Interface contacts:
Residue E230 in protein 1 interacts with residue Q25 in protein 2 (closest heavy-atom distance 3.5 Å).
Residue E259 in protein 1 interacts with residue R90 in protein 2 (closest heavy-atom distance 2.6 Å).
Residue V268 in protein 1 contacts residue L50 in protein 2 (closest heavy-atom distance 3.6 Å).
Residue L269 in protein 1 interacts with residue A61 in protein 2 (closest heavy-atom distance 2.7 Å).
Residue E259 in protein 1 contacts residue L88 in protein 2 (closest heavy-atom distance 3.4 Å).
Residue A270 in protein 1 is in contact with residue F80 in protein 2 (closest heavy-atom distance 3.5 Å).
Residue L83 in protein 1 contacts residue L131 in protein 2 (closest heavy-atom distance 3.4 Å).
Residue Q271 in protein 1 contacts residue L73 in protein 2 (closest heavy-atom distance 3.6 Å).
Residue L269 in protein 1 is in contact with residue T74 in protein 2 (closest heavy-atom distance 3.5 Å).
Residue Y102 in protein 1 contacts residue M95 in protein 2 (closest heavy-atom distance 4.0 Å).
Residue G273 in protein 1 contacts residue F80 in protein 2 (closest heavy-atom distance 3.2 Å).
Residue V268 in protein 1 is in contact with residue I83 in protein 2 (closest heavy-atom distance 2.8 Å).
Residue L83 in protein 1 interacts with residue F132 in protein 2 (closest heavy-atom distance 3.8 Å).
Residue V84 in protein 1 contacts residue L131 in protein 2 (closest heavy-atom distance 3.3 Å).
Residue V268 in protein 1 interacts with residue A61 in protein 2 (closest heavy-atom distance 3.1 Å).
Residue G224 in protein 1 is in contact with residue R24 in protein 2 (closest heavy-atom distance 4.0 Å).
Residue E86 in protein 1 is in contact with residue R97 in protein 2 (closest heavy-atom distance 2.7 Å).
Residue V223 in protein 1 interacts with residue T22 in protein 2 (closest heavy-atom distance 3.5 Å).
Residue A270 in protein 1 contacts residue F60 in protein 2 (closest heavy-atom distance 4.0 Å).
Residue Q266 in protein 1 interacts with residue Y85 in protein 2 (closest heavy-atom distance 2.7 Å).
Residue V268 in protein 1 is in contact with residue V82 in protein 2 (closest heavy-atom distance 3.8 Å).
Residue V268 in protein 1 is in contact with residue F62 in protein 2 (closest heavy-atom distance 3.7 Å).
Residue A270 in protein 1 contacts residue Q81 in protein 2 (closest heavy-atom distance 2.6 Å).
Residue E225 in protein 1 is in contact with residue R24 in protein 2 (closest heavy-atom distance 3.5 Å).
Residue R104 in protein 1 interacts with residue D93 in protein 2 (closest heavy-atom distance 2.6 Å).
Residue A264 in protein 1 interacts with residue P87 in protein 2 (closest heavy-atom distance 3.2 Å).
Residue Y102 in protein 1 interacts with residue R97 in protein 2 (closest heavy-atom distance 2.6 Å).
Residue L263 in protein 1 interacts with residue L88 in protein 2 (closest heavy-atom distance 3.6 Å).
Residue V267 in protein 1 contacts residue V84 in protein 2 (closest heavy-atom distance 3.7 Å).
Residue G272 in protein 1 interacts with residue R79 in protein 2 (closest heavy-atom distance 3.3 Å).
Residue V268 in protein 1 contacts residue F60 in protein 2 (closest heavy-atom distance 3.8 Å).
Residue L269 in protein 1 is in contact with residue F60 in protein 2 (closest heavy-atom distance 3.2 Å).
Residue V267 in protein 1 is in contact with residue W94 in protein 2 (closest heavy-atom distance 3.9 Å).
Residue H88 in protein 1 contacts residue P123 in protein 2 (closest heavy-atom distance 3.1 Å).
Residue S82 in protein 1 contacts residue D118 in protein 2 (closest heavy-atom distance 2.5 Å).
Residue M260 in protein 1 is in contact with residue L88 in protein 2 (closest heavy-atom distance 3.4 Å).
Residue H77 in protein 1 is in contact with residue P123 in protein 2 (closest heavy-atom distance 3.7 Å).
Residue L269 in protein 1 interacts with residue Q81 in protein 2 (closest heavy-atom distance 3.5 Å).
Residue G273 in protein 1 contacts residue R79 in protein 2 (closest heavy-atom distance 3.0 Å).
Residue Q271 in protein 1 is in contact with residue E58 in protein 2 (closest heavy-atom distance 2.6 Å).
Residue G272 in protein 1 contacts residue F80 in protein 2 (closest heavy-atom distance 3.7 Å).
Residue R104 in protein 1 is in contact with residue S133 in protein 2 (closest heavy-atom distance 3.8 Å).
Residue L269 in protein 1 contacts residue C71 in protein 2 (closest heavy-atom distance 3.7 Å).
Residue L269 in protein 1 contacts residue L73 in protein 2 (closest heavy-atom distance 3.7 Å).
Residue Q266 in protein 1 is in contact with residue M46 in protein 2 (closest heavy-atom distance 3.9 Å).
Residue Q266 in protein 1 interacts with residue I83 in protein 2 (closest heavy-atom distance 3.6 Å).
Residue Q266 in protein 1 interacts with residue V84 in protein 2 (closest heavy-atom distance 3.4 Å).
Residue P265 in protein 1 interacts with residue Y85 in protein 2 (closest heavy-atom distance 3.1 Å).
Residue R100 in protein 1 is in contact with residue R97 in protein 2 (closest heavy-atom distance 3.5 Å).
Residue V267 in protein 1 is in contact with residue I83 in protein 2 (closest heavy-atom distance 3.4 Å).
Residue L83 in protein 1 interacts with residue D118 in protein 2 (closest heavy-atom distance 3.9 Å).
Residue K229 in protein 1 is in contact with residue Q25 in protein 2 (closest heavy-atom distance 3.3 Å).
Residue P265 in protein 1 is in contact with residue V84 in protein 2 (closest heavy-atom distance 4.0 Å).
Residue Y58 in protein 1 interacts with residue T22 in protein 2 (closest heavy-atom distance 3.5 Å).
Residue E225 in protein 1 is in contact with residue Q25 in protein 2 (closest heavy-atom distance 2.9 Å).
Residue Q271 in protein 1 is in contact with residue R79 in protein 2 (closest heavy-atom distance 3.5 Å).
Residue P265 in protein 1 contacts residue W94 in protein 2 (closest heavy-atom distance 3.1 Å).
Residue V79 in protein 1 contacts residue P123 in protein 2 (closest heavy-atom distance 3.7 Å).
Residue V223 in protein 1 interacts with residue R24 in protein 2 (closest heavy-atom distance 2.9 Å).
Residue G272 in protein 1 contacts residue Q81 in protein 2 (closest heavy-atom distance 3.8 Å).

Sequence of protein 1:
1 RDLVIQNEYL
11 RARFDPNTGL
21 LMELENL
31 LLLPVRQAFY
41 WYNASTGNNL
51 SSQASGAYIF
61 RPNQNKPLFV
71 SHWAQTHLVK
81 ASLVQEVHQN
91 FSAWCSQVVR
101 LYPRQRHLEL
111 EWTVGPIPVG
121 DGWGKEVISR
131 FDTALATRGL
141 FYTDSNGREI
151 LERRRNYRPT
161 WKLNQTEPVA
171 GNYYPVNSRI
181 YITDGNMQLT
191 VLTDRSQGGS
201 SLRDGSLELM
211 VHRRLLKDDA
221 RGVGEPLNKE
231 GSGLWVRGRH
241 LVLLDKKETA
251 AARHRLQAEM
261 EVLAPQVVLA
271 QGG

These two protein chains interact to form a complex.

Sequence of protein 2:
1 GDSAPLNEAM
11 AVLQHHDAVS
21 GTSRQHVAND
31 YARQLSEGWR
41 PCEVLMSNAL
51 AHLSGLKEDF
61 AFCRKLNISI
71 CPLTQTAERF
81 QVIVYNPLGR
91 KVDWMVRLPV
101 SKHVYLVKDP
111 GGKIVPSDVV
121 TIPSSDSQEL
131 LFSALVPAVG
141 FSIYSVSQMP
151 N